This data describes a binding interaction between two proteins.

Contacts between the two chains:
Residue D711 in the first protein contacts residue Y81 in the second protein (closest heavy-atom distance 2.7 Å).
Residue T710 in the first protein is in contact with residue G50 in the second protein (closest heavy-atom distance 3.4 Å).
Residue R650 in the first protein is in contact with residue I49 in the second protein (closest heavy-atom distance 4.0 Å).
Residue Q657 in the first protein interacts with residue L25 in the second protein (closest heavy-atom distance 4.0 Å).
Residue Q656 in the first protein is in contact with residue L25 in the second protein (closest heavy-atom distance 3.8 Å).
Residue Q656 in the first protein interacts with residue G24 in the second protein (closest heavy-atom distance 4.2 Å).
Residue I700 in the first protein is in contact with residue L77 in the second protein (closest heavy-atom distance 3.8 Å).
Residue E654 in the first protein is in contact with residue D67 in the second protein (closest heavy-atom distance 2.7 Å).
Residue R650 in the first protein interacts with residue T48 in the second protein (closest heavy-atom distance 2.4 Å).
Residue P715 in the first protein contacts residue T48 in the second protein (closest heavy-atom distance 4.3 Å).
Residue S655 in the first protein interacts with residue D67 in the second protein (closest heavy-atom distance 3.7 Å).
Residue M707 in the first protein contacts residue Y81 in the second protein (closest heavy-atom distance 3.6 Å).
Residue N729 in the first protein is in contact with residue H80 in the second protein (closest heavy-atom distance 4.0 Å).
Residue G653 in the first protein interacts with residue D67 in the second protein (closest heavy-atom distance 3.6 Å).
Residue M758 in the first protein interacts with residue I49 in the second protein (closest heavy-atom distance 3.5 Å).
Residue S655 in the first protein is in contact with residue G69 in the second protein (closest heavy-atom distance 2.7 Å).
Residue K718 in the first protein contacts residue E17 in the second protein (closest heavy-atom distance 3.2 Å).
Residue F699 in the first protein is in contact with residue R73 in the second protein (closest heavy-atom distance 4.2 Å).
Residue E659 in the first protein interacts with residue I74 in the second protein (closest heavy-atom distance 3.5 Å).
Residue V717 in the first protein is in contact with residue W66 in the second protein (closest heavy-atom distance 3.8 Å).
Residue I658 in the first protein contacts residue F51 in the second protein (closest heavy-atom distance 4.2 Å).
Residue E654 in the first protein is in contact with residue N52 in the second protein (closest heavy-atom distance 4.1 Å).
Residue G653 in the first protein interacts with residue G50 in the second protein (closest heavy-atom distance 4.2 Å).
Residue Q716 in the first protein is in contact with residue T64 in the second protein (closest heavy-atom distance 4.1 Å).
Residue D725 in the first protein contacts residue H80 in the second protein (closest heavy-atom distance 3.2 Å).
Residue N714 in the first protein is in contact with residue T48 in the second protein (closest heavy-atom distance 3.6 Å).
Residue P652 in the first protein is in contact with residue G50 in the second protein (closest heavy-atom distance 3.4 Å).
Residue Y703 in the first protein interacts with residue L77 in the second protein (closest heavy-atom distance 3.8 Å).
Residue G653 in the first protein interacts with residue F51 in the second protein (closest heavy-atom distance 3.7 Å).
Residue S655 in the first protein interacts with residue V68 in the second protein (closest heavy-atom distance 3.3 Å).
Residue E654 in the first protein contacts residue K30 in the second protein (closest heavy-atom distance 3.3 Å).
Residue Y703 in the first protein contacts residue F51 in the second protein (closest heavy-atom distance 3.4 Å).
Residue Q716 in the first protein contacts residue E17 in the second protein (closest heavy-atom distance 3.0 Å).
Residue S704 in the first protein contacts residue L77 in the second protein (closest heavy-atom distance 3.9 Å).
Residue V757 in the first protein interacts with residue I49 in the second protein (closest heavy-atom distance 3.6 Å).
Residue I700 in the first protein is in contact with residue R73 in the second protein (closest heavy-atom distance 4.0 Å).
Residue E654 in the first protein contacts residue G27 in the second protein (closest heavy-atom distance 3.6 Å).
Residue S655 in the first protein interacts with residue F51 in the second protein (closest heavy-atom distance 4.2 Å).
Residue E654 in the first protein contacts residue T31 in the second protein (closest heavy-atom distance 3.6 Å).
Residue E654 in the first protein interacts with residue D26 in the second protein (closest heavy-atom distance 4.1 Å).
Residue Q716 in the first protein interacts with residue T55 in the second protein (closest heavy-atom distance 3.4 Å).
Residue T710 in the first protein is in contact with residue F51 in the second protein (closest heavy-atom distance 3.4 Å).
Residue E761 in the first protein interacts with residue P47 in the second protein (closest heavy-atom distance 3.6 Å).
Residue H762 in the first protein interacts with residue I46 in the second protein (closest heavy-atom distance 4.0 Å).
Residue E719 in the first protein interacts with residue R19 in the second protein (closest heavy-atom distance 4.2 Å).
Residue M721 in the first protein contacts residue Y81 in the second protein (closest heavy-atom distance 3.4 Å).
Residue I756 in the first protein contacts residue I49 in the second protein (closest heavy-atom distance 3.6 Å).
Residue I706 in the first protein contacts residue F51 in the second protein (closest heavy-atom distance 3.7 Å).
Residue Y703 in the first protein interacts with residue I74 in the second protein (closest heavy-atom distance 3.6 Å).
Residue M721 in the first protein interacts with residue H80 in the second protein (closest heavy-atom distance 3.4 Å).
Residue G653 in the first protein is in contact with residue N52 in the second protein (closest heavy-atom distance 3.4 Å).
Residue R650 in the first protein contacts residue P47 in the second protein (closest heavy-atom distance 2.9 Å).
Residue E654 in the first protein contacts residue M22 in the second protein (closest heavy-atom distance 3.5 Å).
Residue E659 in the first protein contacts residue Q71 in the second protein (closest heavy-atom distance 3.0 Å).
Residue N729 in the first protein contacts residue S76 in the second protein (closest heavy-atom distance 3.5 Å).
Residue F699 in the first protein is in contact with residue I74 in the second protein (closest heavy-atom distance 3.7 Å).
Residue N729 in the first protein interacts with residue L77 in the second protein (closest heavy-atom distance 3.2 Å).
Residue L730 in the first protein contacts residue L77 in the second protein (closest heavy-atom distance 3.5 Å).
Residue M707 in the first protein interacts with residue W78 in the second protein (closest heavy-atom distance 3.4 Å).
Residue M707 in the first protein contacts residue F51 in the second protein (closest heavy-atom distance 4.0 Å).

Sequence of the first protein:
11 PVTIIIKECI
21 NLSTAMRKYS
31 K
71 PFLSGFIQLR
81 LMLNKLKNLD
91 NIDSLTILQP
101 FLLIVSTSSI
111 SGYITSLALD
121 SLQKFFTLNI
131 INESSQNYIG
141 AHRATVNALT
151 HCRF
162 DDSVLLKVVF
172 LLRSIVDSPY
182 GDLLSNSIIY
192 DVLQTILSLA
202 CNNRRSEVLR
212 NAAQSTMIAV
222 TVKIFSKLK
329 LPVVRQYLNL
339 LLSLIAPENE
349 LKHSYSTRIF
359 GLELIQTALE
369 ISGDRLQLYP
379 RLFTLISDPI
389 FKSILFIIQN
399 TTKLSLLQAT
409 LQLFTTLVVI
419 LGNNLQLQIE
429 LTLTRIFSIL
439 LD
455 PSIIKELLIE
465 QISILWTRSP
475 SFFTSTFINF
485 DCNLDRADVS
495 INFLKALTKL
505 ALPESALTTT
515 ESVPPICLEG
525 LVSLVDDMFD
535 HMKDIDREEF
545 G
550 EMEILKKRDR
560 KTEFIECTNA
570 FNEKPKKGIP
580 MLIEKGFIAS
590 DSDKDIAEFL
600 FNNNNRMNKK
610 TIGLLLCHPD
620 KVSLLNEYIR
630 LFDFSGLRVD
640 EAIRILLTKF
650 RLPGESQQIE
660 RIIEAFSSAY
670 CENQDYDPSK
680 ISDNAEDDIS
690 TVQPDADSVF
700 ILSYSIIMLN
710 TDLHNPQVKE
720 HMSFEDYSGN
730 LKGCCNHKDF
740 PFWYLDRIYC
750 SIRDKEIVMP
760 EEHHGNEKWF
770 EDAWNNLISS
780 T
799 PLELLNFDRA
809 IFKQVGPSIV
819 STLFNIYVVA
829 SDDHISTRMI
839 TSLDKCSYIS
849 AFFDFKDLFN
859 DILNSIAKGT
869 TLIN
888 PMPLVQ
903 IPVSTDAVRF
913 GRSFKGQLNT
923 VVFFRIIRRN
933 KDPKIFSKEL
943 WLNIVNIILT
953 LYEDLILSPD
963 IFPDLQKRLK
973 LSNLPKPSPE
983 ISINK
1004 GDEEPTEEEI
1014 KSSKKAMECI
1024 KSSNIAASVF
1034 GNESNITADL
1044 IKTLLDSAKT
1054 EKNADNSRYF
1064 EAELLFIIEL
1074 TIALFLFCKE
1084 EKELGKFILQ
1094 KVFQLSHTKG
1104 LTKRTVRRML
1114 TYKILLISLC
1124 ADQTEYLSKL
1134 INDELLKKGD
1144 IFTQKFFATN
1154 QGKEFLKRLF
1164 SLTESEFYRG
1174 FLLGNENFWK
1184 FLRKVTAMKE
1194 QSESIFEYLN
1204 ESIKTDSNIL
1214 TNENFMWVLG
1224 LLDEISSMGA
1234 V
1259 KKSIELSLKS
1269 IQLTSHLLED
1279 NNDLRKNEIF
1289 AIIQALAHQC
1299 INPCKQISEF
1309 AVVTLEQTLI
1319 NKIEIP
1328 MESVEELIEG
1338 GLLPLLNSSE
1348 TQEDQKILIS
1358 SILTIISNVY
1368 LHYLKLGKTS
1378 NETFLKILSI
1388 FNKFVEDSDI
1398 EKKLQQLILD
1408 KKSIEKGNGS

Sequence of the second protein:
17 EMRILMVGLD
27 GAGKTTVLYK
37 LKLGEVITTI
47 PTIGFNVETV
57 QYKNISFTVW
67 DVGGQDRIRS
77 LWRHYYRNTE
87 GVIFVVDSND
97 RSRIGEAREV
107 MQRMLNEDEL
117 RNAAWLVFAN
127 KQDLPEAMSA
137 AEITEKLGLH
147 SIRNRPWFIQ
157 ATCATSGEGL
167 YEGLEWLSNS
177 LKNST